Contacts between the two chains:
Residue C218 in the first protein is in contact with residue K45 in the second protein (closest heavy-atom distance 4.5 Å).
Residue A249 in the first protein is in contact with residue L126 in the second protein (closest heavy-atom distance 4.9 Å).
Residue P188 in the first protein interacts with residue F72 in the second protein (closest heavy-atom distance 3.6 Å).
Residue I195 in the first protein interacts with residue F64 in the second protein (closest heavy-atom distance 4.7 Å).
Residue F199 in the first protein contacts residue L67 in the second protein (closest heavy-atom distance 4.0 Å).
Residue W214 in the first protein is in contact with residue T49 in the second protein (closest heavy-atom distance 3.5 Å).
Residue V191 in the first protein contacts residue F64 in the second protein (closest heavy-atom distance 4.9 Å).
Residue S209 in the first protein interacts with residue F53 in the second protein (closest heavy-atom distance 4.1 Å).
Residue L210 in the first protein interacts with residue T49 in the second protein (closest heavy-atom distance 3.8 Å).
Residue F244 in the first protein interacts with residue L119 in the second protein (closest heavy-atom distance 4.2 Å).
Residue S217 in the first protein is in contact with residue K45 in the second protein (closest heavy-atom distance 4.9 Å).
Residue G283 in the first protein interacts with residue N108 in the second protein (closest heavy-atom distance 3.5 Å).
Residue T213 in the first protein contacts residue F53 in the second protein (closest heavy-atom distance 4.3 Å).
Residue A219 in the first protein contacts residue P42 in the second protein (closest heavy-atom distance 4.6 Å).
Residue F248 in the first protein interacts with residue F123 in the second protein (closest heavy-atom distance 3.7 Å).
Residue I286 in the first protein contacts residue N108 in the second protein (closest heavy-atom distance 3.6 Å).
Residue T206 in the first protein interacts with residue F53 in the second protein (closest heavy-atom distance 4.7 Å).
Residue W214 in the first protein interacts with residue L46 in the second protein (closest heavy-atom distance 3.5 Å).
Residue I202 in the first protein interacts with residue I60 in the second protein (closest heavy-atom distance 4.8 Å).
Residue Y251 in the first protein contacts residue F123 in the second protein (closest heavy-atom distance 3.6 Å).
Residue L210 in the first protein is in contact with residue F50 in the second protein (closest heavy-atom distance 4.5 Å).
Residue T206 in the first protein interacts with residue L57 in the second protein (closest heavy-atom distance 4.1 Å).
Residue A219 in the first protein interacts with residue K45 in the second protein (closest heavy-atom distance 4.6 Å).
Residue K189 in the first protein contacts residue D70 in the second protein (closest heavy-atom distance 3.4 Å).
Residue W214 in the first protein is in contact with residue F50 in the second protein (closest heavy-atom distance 3.6 Å).
Residue Y252 in the first protein is in contact with residue I129 in the second protein (closest heavy-atom distance 4.2 Å).
Residue I286 in the first protein interacts with residue K107 in the second protein (closest heavy-atom distance 4.0 Å).
Residue I286 in the first protein contacts residue K43 in the second protein (closest heavy-atom distance 3.9 Å).
Residue I195 in the first protein is in contact with residue I68 in the second protein (closest heavy-atom distance 4.8 Å).
Residue T213 in the first protein interacts with residue T49 in the second protein (closest heavy-atom distance 4.2 Å).
Residue I241 in the first protein is in contact with residue I115 in the second protein (closest heavy-atom distance 4.1 Å).
Residue I203 in the first protein interacts with residue L57 in the second protein (closest heavy-atom distance 3.7 Å).
Residue F199 in the first protein is in contact with residue F64 in the second protein (closest heavy-atom distance 3.4 Å).
Residue I207 in the first protein interacts with residue L57 in the second protein (closest heavy-atom distance 4.6 Å).
Residue L279 in the first protein contacts residue N108 in the second protein (closest heavy-atom distance 3.9 Å).
Residue L279 in the first protein interacts with residue F111 in the second protein (closest heavy-atom distance 4.2 Å).
Residue I203 in the first protein contacts residue I60 in the second protein (closest heavy-atom distance 3.6 Å).
Residue F248 in the first protein is in contact with residue L119 in the second protein (closest heavy-atom distance 3.8 Å).
Residue F248 in the first protein interacts with residue L126 in the second protein (closest heavy-atom distance 3.9 Å).
Residue V191 in the first protein interacts with residue I68 in the second protein (closest heavy-atom distance 4.2 Å).
Residue F237 in the first protein interacts with residue F111 in the second protein (closest heavy-atom distance 4.5 Å).
Residue Y251 in the first protein contacts residue H127 in the second protein (closest heavy-atom distance 3.3 Å).
Residue C218 in the first protein contacts residue P42 in the second protein (closest heavy-atom distance 4.9 Å).
Residue L210 in the first protein is in contact with residue F53 in the second protein (closest heavy-atom distance 3.5 Å).
Residue Y252 in the first protein interacts with residue L126 in the second protein (closest heavy-atom distance 4.2 Å).
Residue A219 in the first protein is in contact with residue L46 in the second protein (closest heavy-atom distance 3.7 Å).

This data describes a binding interaction between two proteins.

Sequence of the second protein:
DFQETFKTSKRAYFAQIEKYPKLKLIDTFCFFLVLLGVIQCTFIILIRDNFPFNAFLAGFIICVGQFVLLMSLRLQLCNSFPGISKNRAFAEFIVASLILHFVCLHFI

Sequence of the first protein:
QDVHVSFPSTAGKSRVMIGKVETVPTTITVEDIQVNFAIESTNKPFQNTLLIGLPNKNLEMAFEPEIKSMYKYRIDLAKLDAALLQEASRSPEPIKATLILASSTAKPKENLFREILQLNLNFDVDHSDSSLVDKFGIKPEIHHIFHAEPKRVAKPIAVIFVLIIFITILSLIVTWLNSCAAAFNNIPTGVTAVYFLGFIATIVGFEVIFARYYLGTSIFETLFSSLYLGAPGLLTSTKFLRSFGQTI